The following describes two proteins that form a bound complex.

Contacts between the two chains:
Residue Y342 in protein 1 contacts residue L300 in protein 2 (closest heavy-atom distance 3.5 Å).
Residue L335 in protein 1 contacts residue A302 in protein 2 (closest heavy-atom distance 3.3 Å).
Residue Q345 in protein 1 is in contact with residue I296 in protein 2 (closest heavy-atom distance 3.8 Å).
Residue Y342 in protein 1 is in contact with residue I296 in protein 2 (closest heavy-atom distance 3.6 Å).

Sequence of protein 2:
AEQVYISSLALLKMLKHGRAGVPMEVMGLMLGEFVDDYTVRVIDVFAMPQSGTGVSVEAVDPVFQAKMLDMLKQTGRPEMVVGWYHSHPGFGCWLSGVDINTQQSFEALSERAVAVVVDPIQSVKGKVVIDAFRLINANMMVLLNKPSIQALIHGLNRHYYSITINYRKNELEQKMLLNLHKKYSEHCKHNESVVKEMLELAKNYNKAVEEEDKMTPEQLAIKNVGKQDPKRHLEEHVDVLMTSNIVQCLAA

Sequence of protein 1:
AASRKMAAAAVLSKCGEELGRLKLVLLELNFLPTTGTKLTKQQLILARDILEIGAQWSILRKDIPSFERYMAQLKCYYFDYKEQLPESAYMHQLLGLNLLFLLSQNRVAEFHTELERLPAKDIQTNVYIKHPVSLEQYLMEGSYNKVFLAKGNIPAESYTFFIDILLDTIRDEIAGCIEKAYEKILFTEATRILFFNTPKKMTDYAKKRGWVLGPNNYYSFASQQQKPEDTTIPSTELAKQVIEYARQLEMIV